Interface contacts:
Residue Y61 in protein 2 interacts with residue M52 in protein 1 (closest heavy-atom distance 3.5 Å).
Residue L53 in protein 2 contacts residue M52 in protein 1 (closest heavy-atom distance 4.7 Å).
Residue L53 in protein 2 is in contact with residue L57 in protein 1 (closest heavy-atom distance 3.5 Å).

These two protein chains interact to form a complex.

Sequence of protein 2:
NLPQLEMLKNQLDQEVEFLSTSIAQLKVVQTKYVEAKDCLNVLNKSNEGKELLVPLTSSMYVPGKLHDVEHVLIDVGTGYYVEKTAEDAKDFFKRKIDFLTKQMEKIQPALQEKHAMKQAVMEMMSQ

Sequence of protein 1:
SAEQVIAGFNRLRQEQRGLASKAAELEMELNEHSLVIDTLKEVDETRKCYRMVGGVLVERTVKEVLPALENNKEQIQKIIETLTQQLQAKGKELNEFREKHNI